Residue-level contacts at the interface:
Residue M142 in protein 2 contacts residue S610 in protein 1 (closest heavy-atom distance 3.5 Å).
Residue I139 in protein 2 contacts residue D612 in protein 1 (closest heavy-atom distance 3.5 Å).
Residue I139 in protein 2 is in contact with residue R611 in protein 1 (closest heavy-atom distance 4.2 Å).
Residue K140 in protein 2 interacts with residue D612 in protein 1 (closest heavy-atom distance 4.0 Å).
Residue I139 in protein 2 contacts residue S610 in protein 1 (closest heavy-atom distance 3.3 Å).
Residue K140 in protein 2 contacts residue S610 in protein 1 (closest heavy-atom distance 4.0 Å).
Residue T136 in protein 2 interacts with residue D612 in protein 1 (closest heavy-atom distance 3.2 Å).
Residue F135 in protein 2 interacts with residue W614 in protein 1 (closest heavy-atom distance 4.2 Å).
Residue K140 in protein 2 interacts with residue R611 in protein 1 (closest heavy-atom distance 3.1 Å).
Residue T136 in protein 2 interacts with residue W614 in protein 1 (closest heavy-atom distance 3.1 Å).
Residue T136 in protein 2 is in contact with residue N615 in protein 1 (closest heavy-atom distance 4.2 Å).
Residue I139 in protein 2 interacts with residue W614 in protein 1 (closest heavy-atom distance 4.2 Å).

Sequence of protein 2:
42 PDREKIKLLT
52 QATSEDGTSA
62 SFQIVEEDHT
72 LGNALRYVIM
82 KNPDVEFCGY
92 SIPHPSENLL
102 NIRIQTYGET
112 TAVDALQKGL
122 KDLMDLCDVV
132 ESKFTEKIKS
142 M

Sequence of protein 1:
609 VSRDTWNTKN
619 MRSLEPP

The following describes two proteins that form a bound complex.